Interface contacts:
Residue A31 in protein 1 is in contact with residue N53 in protein 2 (closest heavy-atom distance 3.8 Å).
Residue T99 in protein 1 interacts with residue E71 in protein 2 (closest heavy-atom distance 4.4 Å).
Residue K98 in protein 1 interacts with residue H74 in protein 2 (closest heavy-atom distance 4.4 Å).
Residue K98 in protein 1 contacts residue R73 in protein 2 (closest heavy-atom distance 4.0 Å).
Residue Q33 in protein 1 is in contact with residue N53 in protein 2 (closest heavy-atom distance 3.2 Å).

Sequence of protein 2:
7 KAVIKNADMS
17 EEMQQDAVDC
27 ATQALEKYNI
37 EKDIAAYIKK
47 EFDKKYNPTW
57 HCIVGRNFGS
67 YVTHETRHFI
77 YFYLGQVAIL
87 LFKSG

These two protein chains interact to form a complex.

Sequence of protein 1:
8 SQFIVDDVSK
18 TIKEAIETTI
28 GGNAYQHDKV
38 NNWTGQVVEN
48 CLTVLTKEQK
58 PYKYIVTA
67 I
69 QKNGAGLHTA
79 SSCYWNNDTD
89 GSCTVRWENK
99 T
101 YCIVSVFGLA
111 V